Sequence of the first protein:
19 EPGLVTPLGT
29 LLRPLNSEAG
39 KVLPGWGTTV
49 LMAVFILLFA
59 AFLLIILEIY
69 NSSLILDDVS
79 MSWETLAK

Interface contacts:
Residue D75 in the first protein contacts residue T66 in the second protein (closest heavy-atom distance 3.8 Å).
Residue A59 in the first protein is in contact with residue F72 in the second protein (closest heavy-atom distance 4.8 Å).
Residue L62 in the first protein is in contact with residue F72 in the second protein (closest heavy-atom distance 3.8 Å).
Residue L72 in the first protein interacts with residue F72 in the second protein (closest heavy-atom distance 3.7 Å).
Residue L72 in the first protein interacts with residue S68 in the second protein (closest heavy-atom distance 3.3 Å).
Residue I63 in the first protein interacts with residue F72 in the second protein (closest heavy-atom distance 3.5 Å).
Residue I73 in the first protein contacts residue S68 in the second protein (closest heavy-atom distance 3.0 Å).
Residue D76 in the first protein contacts residue A64 in the second protein (closest heavy-atom distance 4.9 Å).
Residue I73 in the first protein contacts residue L69 in the second protein (closest heavy-atom distance 4.4 Å).
Residue L72 in the first protein is in contact with residue L69 in the second protein (closest heavy-atom distance 4.4 Å).
Residue L74 in the first protein is in contact with residue T66 in the second protein (closest heavy-atom distance 4.4 Å).
Residue S71 in the first protein contacts residue S68 in the second protein (closest heavy-atom distance 2.9 Å).
Residue L74 in the first protein contacts residue L69 in the second protein (closest heavy-atom distance 4.0 Å).
Residue A59 in the first protein interacts with residue L76 in the second protein (closest heavy-atom distance 4.5 Å).
Residue D75 in the first protein interacts with residue A64 in the second protein (closest heavy-atom distance 2.9 Å).
Residue E66 in the first protein contacts residue F72 in the second protein (closest heavy-atom distance 3.1 Å).
Residue L62 in the first protein contacts residue L76 in the second protein (closest heavy-atom distance 4.0 Å).
Residue I73 in the first protein contacts residue T66 in the second protein (closest heavy-atom distance 2.4 Å).

The following describes two proteins that form a bound complex.

Sequence of the second protein:
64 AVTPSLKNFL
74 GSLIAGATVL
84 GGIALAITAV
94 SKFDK